Sequence of protein 1:
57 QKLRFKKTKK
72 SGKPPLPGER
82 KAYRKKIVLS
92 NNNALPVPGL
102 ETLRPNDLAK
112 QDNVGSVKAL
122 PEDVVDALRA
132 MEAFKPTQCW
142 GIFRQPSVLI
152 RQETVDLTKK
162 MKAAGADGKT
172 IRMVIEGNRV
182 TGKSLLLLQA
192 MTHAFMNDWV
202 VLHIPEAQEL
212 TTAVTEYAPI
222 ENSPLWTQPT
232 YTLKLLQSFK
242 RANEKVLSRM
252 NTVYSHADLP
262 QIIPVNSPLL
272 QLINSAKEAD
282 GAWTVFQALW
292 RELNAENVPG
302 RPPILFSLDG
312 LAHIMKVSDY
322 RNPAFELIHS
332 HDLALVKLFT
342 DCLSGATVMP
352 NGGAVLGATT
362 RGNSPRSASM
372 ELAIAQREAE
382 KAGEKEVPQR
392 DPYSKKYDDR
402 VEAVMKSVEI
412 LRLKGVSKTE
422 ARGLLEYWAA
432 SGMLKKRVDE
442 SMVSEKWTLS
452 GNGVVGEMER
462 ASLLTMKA

These two protein chains interact to form a complex.

Sequence of protein 2:
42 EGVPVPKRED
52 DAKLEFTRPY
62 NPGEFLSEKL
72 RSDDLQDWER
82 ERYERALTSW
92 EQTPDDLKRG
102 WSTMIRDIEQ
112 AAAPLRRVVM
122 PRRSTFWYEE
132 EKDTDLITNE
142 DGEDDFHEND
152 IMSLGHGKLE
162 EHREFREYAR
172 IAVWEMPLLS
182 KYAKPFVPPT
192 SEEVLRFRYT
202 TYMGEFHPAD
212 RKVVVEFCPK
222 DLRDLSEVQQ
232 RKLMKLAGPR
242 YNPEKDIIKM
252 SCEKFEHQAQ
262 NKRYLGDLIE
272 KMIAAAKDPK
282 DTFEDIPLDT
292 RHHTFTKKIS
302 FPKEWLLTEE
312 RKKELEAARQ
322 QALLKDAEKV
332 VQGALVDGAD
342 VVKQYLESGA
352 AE

Residue-level contacts at the interface:
Residue R423 in protein 1 contacts residue D327 in protein 2 (closest heavy-atom distance 2.8 Å).
Residue P393 in protein 1 contacts residue P288 in protein 2 (closest heavy-atom distance 3.6 Å).
Residue E427 in protein 1 is in contact with residue K330 in protein 2 (closest heavy-atom distance 2.2 Å).
Residue R438 in protein 1 is in contact with residue L336 in protein 2 (closest heavy-atom distance 3.1 Å).
Residue A431 in protein 1 contacts residue V342 in protein 2 (closest heavy-atom distance 3.7 Å).
Residue Y394 in protein 1 interacts with residue P288 in protein 2 (closest heavy-atom distance 2.2 Å).
Residue R145 in protein 1 interacts with residue Y346 in protein 2 (closest heavy-atom distance 4.9 Å).
Residue Y394 in protein 1 interacts with residue D290 in protein 2 (closest heavy-atom distance 3.6 Å).
Residue E427 in protein 1 contacts residue V337 in protein 2 (closest heavy-atom distance 4.1 Å).
Residue P393 in protein 1 is in contact with residue L289 in protein 2 (closest heavy-atom distance 4.8 Å).
Residue D440 in protein 1 interacts with residue D327 in protein 2 (closest heavy-atom distance 3.7 Å).
Residue A430 in protein 1 is in contact with residue V342 in protein 2 (closest heavy-atom distance 4.3 Å).
Residue R438 in protein 1 is in contact with residue G339 in protein 2 (closest heavy-atom distance 4.8 Å).
Residue K437 in protein 1 contacts residue G339 in protein 2 (closest heavy-atom distance 2.8 Å).
Residue L435 in protein 1 is in contact with residue G339 in protein 2 (closest heavy-atom distance 3.4 Å).
Residue K437 in protein 1 is in contact with residue A340 in protein 2 (closest heavy-atom distance 4.0 Å).
Residue R438 in protein 1 interacts with residue V337 in protein 2 (closest heavy-atom distance 3.9 Å).
Residue L96 in protein 1 is in contact with residue V343 in protein 2 (closest heavy-atom distance 4.5 Å).
Residue G433 in protein 1 interacts with residue V342 in protein 2 (closest heavy-atom distance 4.8 Å).
Residue R438 in protein 1 interacts with residue V331 in protein 2 (closest heavy-atom distance 4.6 Å).
Residue G433 in protein 1 interacts with residue V343 in protein 2 (closest heavy-atom distance 3.4 Å).
Residue A430 in protein 1 interacts with residue G339 in protein 2 (closest heavy-atom distance 3.8 Å).
Residue K419 in protein 1 contacts residue K326 in protein 2 (closest heavy-atom distance 4.6 Å).
Residue K436 in protein 1 interacts with residue G339 in protein 2 (closest heavy-atom distance 3.8 Å).
Residue D440 in protein 1 is in contact with residue L336 in protein 2 (closest heavy-atom distance 4.4 Å).
Residue Y394 in protein 1 interacts with residue I287 in protein 2 (closest heavy-atom distance 3.1 Å).
Residue E441 in protein 1 contacts residue D327 in protein 2 (closest heavy-atom distance 3.3 Å).
Residue R423 in protein 1 is in contact with residue K330 in protein 2 (closest heavy-atom distance 3.6 Å).
Residue A431 in protein 1 interacts with residue V337 in protein 2 (closest heavy-atom distance 3.9 Å).
Residue E441 in protein 1 is in contact with residue A323 in protein 2 (closest heavy-atom distance 3.8 Å).
Residue L96 in protein 1 interacts with residue V342 in protein 2 (closest heavy-atom distance 3.6 Å).
Residue A430 in protein 1 contacts residue V337 in protein 2 (closest heavy-atom distance 3.5 Å).
Residue R423 in protein 1 contacts residue L336 in protein 2 (closest heavy-atom distance 4.3 Å).
Residue Y394 in protein 1 is in contact with residue R292 in protein 2 (closest heavy-atom distance 3.5 Å).
Residue T420 in protein 1 interacts with residue K326 in protein 2 (closest heavy-atom distance 3.7 Å).
Residue V439 in protein 1 contacts residue D338 in protein 2 (closest heavy-atom distance 4.7 Å).
Residue V439 in protein 1 interacts with residue L336 in protein 2 (closest heavy-atom distance 3.1 Å).
Residue Y394 in protein 1 contacts residue L289 in protein 2 (closest heavy-atom distance 3.9 Å).
Residue K436 in protein 1 contacts residue A340 in protein 2 (closest heavy-atom distance 3.8 Å).
Residue L96 in protein 1 interacts with residue Y346 in protein 2 (closest heavy-atom distance 3.3 Å).
Residue K437 in protein 1 interacts with residue V337 in protein 2 (closest heavy-atom distance 4.1 Å).
Residue R438 in protein 1 is in contact with residue D338 in protein 2 (closest heavy-atom distance 3.2 Å).
Residue R423 in protein 1 is in contact with residue K326 in protein 2 (closest heavy-atom distance 3.6 Å).
Residue E441 in protein 1 contacts residue K326 in protein 2 (closest heavy-atom distance 3.3 Å).
Residue G433 in protein 1 is in contact with residue G339 in protein 2 (closest heavy-atom distance 4.9 Å).
Residue K437 in protein 1 contacts residue D338 in protein 2 (closest heavy-atom distance 3.4 Å).
Residue K436 in protein 1 contacts residue V343 in protein 2 (closest heavy-atom distance 4.3 Å).
Residue L435 in protein 1 is in contact with residue A340 in protein 2 (closest heavy-atom distance 4.8 Å).
Residue V439 in protein 1 contacts residue V337 in protein 2 (closest heavy-atom distance 3.1 Å).
Residue P97 in protein 1 interacts with residue Y346 in protein 2 (closest heavy-atom distance 4.7 Å).